This data describes a binding interaction between two proteins.

Contacts between the two chains:
Residue L85 in protein 1 interacts with residue I83 in protein 2 (closest heavy-atom distance 4.1 Å).
Residue Y121 in protein 1 is in contact with residue W90 in protein 2 (closest heavy-atom distance 4.3 Å).
Residue M119 in protein 1 contacts residue P50 in protein 2 (closest heavy-atom distance 4.3 Å).
Residue S111 in protein 1 interacts with residue I74 in protein 2 (closest heavy-atom distance 3.3 Å).
Residue K118 in protein 1 contacts residue V68 in protein 2 (closest heavy-atom distance 3.5 Å).
Residue M119 in protein 1 is in contact with residue N46 in protein 2 (closest heavy-atom distance 3.9 Å).
Residue K106 in protein 1 contacts residue A76 in protein 2 (closest heavy-atom distance 3.2 Å).
Residue R104 in protein 1 interacts with residue E77 in protein 2 (closest heavy-atom distance 4.2 Å).
Residue R104 in protein 1 contacts residue L80 in protein 2 (closest heavy-atom distance 4.7 Å).
Residue N109 in protein 1 is in contact with residue I74 in protein 2 (closest heavy-atom distance 3.9 Å).
Residue N103 in protein 1 contacts residue D82 in protein 2 (closest heavy-atom distance 4.1 Å).
Residue M83 in protein 1 is in contact with residue I83 in protein 2 (closest heavy-atom distance 3.8 Å).
Residue K118 in protein 1 contacts residue D69 in protein 2 (closest heavy-atom distance 4.6 Å).
Residue L107 in protein 1 interacts with residue L80 in protein 2 (closest heavy-atom distance 3.7 Å).
Residue G120 in protein 1 contacts residue W90 in protein 2 (closest heavy-atom distance 4.5 Å).
Residue F115 in protein 1 interacts with residue V68 in protein 2 (closest heavy-atom distance 3.3 Å).
Residue D46 in protein 1 is in contact with residue N46 in protein 2 (closest heavy-atom distance 3.6 Å).
Residue M4 in protein 1 contacts residue E79 in protein 2 (closest heavy-atom distance 4.3 Å).
Residue M119 in protein 1 is in contact with residue T52 in protein 2 (closest heavy-atom distance 4.6 Å).
Residue M119 in protein 1 contacts residue W90 in protein 2 (closest heavy-atom distance 2.8 Å).
Residue T108 in protein 1 interacts with residue I74 in protein 2 (closest heavy-atom distance 3.2 Å).
Residue F115 in protein 1 contacts residue C67 in protein 2 (closest heavy-atom distance 4.5 Å).
Residue F115 in protein 1 contacts residue M73 in protein 2 (closest heavy-atom distance 4.3 Å).
Residue M119 in protein 1 contacts residue I84 in protein 2 (closest heavy-atom distance 3.7 Å).
Residue L85 in protein 1 contacts residue R86 in protein 2 (closest heavy-atom distance 4.6 Å).
Residue N103 in protein 1 is in contact with residue I83 in protein 2 (closest heavy-atom distance 4.1 Å).
Residue S57 in protein 1 contacts residue T87 in protein 2 (closest heavy-atom distance 4.5 Å).
Residue S57 in protein 1 is in contact with residue R86 in protein 2 (closest heavy-atom distance 4.5 Å).
Residue T108 in protein 1 interacts with residue A76 in protein 2 (closest heavy-atom distance 4.7 Å).
Residue A105 in protein 1 is in contact with residue E77 in protein 2 (closest heavy-atom distance 3.5 Å).
Residue L107 in protein 1 interacts with residue A76 in protein 2 (closest heavy-atom distance 3.5 Å).
Residue D46 in protein 1 contacts residue V48 in protein 2 (closest heavy-atom distance 3.1 Å).
Residue K118 in protein 1 contacts residue P50 in protein 2 (closest heavy-atom distance 4.7 Å).
Residue K106 in protein 1 is in contact with residue E77 in protein 2 (closest heavy-atom distance 2.7 Å).
Residue L107 in protein 1 is in contact with residue I74 in protein 2 (closest heavy-atom distance 4.3 Å).
Residue V112 in protein 1 interacts with residue I74 in protein 2 (closest heavy-atom distance 3.6 Å).
Residue A105 in protein 1 interacts with residue E79 in protein 2 (closest heavy-atom distance 4.2 Å).
Residue P52 in protein 1 contacts residue T87 in protein 2 (closest heavy-atom distance 4.3 Å).
Residue G110 in protein 1 interacts with residue M73 in protein 2 (closest heavy-atom distance 4.1 Å).
Residue F115 in protein 1 interacts with residue I74 in protein 2 (closest heavy-atom distance 3.3 Å).
Residue K106 in protein 1 is in contact with residue D75 in protein 2 (closest heavy-atom distance 4.0 Å).
Residue F115 in protein 1 interacts with residue T72 in protein 2 (closest heavy-atom distance 4.4 Å).
Residue L107 in protein 1 interacts with residue D75 in protein 2 (closest heavy-atom distance 3.2 Å).
Residue N103 in protein 1 is in contact with residue E79 in protein 2 (closest heavy-atom distance 3.4 Å).
Residue A105 in protein 1 interacts with residue L80 in protein 2 (closest heavy-atom distance 3.3 Å).
Residue M119 in protein 1 is in contact with residue V68 in protein 2 (closest heavy-atom distance 4.0 Å).
Residue P44 in protein 1 contacts residue L89 in protein 2 (closest heavy-atom distance 4.6 Å).
Residue N109 in protein 1 interacts with residue D75 in protein 2 (closest heavy-atom distance 3.5 Å).
Residue K118 in protein 1 contacts residue T72 in protein 2 (closest heavy-atom distance 3.8 Å).
Residue G110 in protein 1 interacts with residue I74 in protein 2 (closest heavy-atom distance 3.6 Å).
Residue L59 in protein 1 interacts with residue I83 in protein 2 (closest heavy-atom distance 4.8 Å).
Residue F115 in protein 1 is in contact with residue A66 in protein 2 (closest heavy-atom distance 3.4 Å).
Residue Y121 in protein 1 is in contact with residue T87 in protein 2 (closest heavy-atom distance 3.8 Å).
Residue M83 in protein 1 interacts with residue L80 in protein 2 (closest heavy-atom distance 4.3 Å).
Residue R104 in protein 1 interacts with residue E79 in protein 2 (closest heavy-atom distance 3.0 Å).
Residue Y121 in protein 1 interacts with residue L89 in protein 2 (closest heavy-atom distance 2.8 Å).
Residue A105 in protein 1 contacts residue I83 in protein 2 (closest heavy-atom distance 4.4 Å).
Residue T108 in protein 1 is in contact with residue D75 in protein 2 (closest heavy-atom distance 2.7 Å).
Residue N109 in protein 1 is in contact with residue M73 in protein 2 (closest heavy-atom distance 4.2 Å).
Residue R104 in protein 1 contacts residue I83 in protein 2 (closest heavy-atom distance 4.4 Å).

Sequence of protein 1:
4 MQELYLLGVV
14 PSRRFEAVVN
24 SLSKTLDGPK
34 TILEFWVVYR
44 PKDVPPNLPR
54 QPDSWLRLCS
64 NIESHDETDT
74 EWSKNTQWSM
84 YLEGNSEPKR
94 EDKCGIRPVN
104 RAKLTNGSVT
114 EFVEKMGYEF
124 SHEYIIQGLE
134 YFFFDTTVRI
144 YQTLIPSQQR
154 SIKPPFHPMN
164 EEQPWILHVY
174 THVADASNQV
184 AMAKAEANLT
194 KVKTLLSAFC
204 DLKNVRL

Sequence of protein 2:
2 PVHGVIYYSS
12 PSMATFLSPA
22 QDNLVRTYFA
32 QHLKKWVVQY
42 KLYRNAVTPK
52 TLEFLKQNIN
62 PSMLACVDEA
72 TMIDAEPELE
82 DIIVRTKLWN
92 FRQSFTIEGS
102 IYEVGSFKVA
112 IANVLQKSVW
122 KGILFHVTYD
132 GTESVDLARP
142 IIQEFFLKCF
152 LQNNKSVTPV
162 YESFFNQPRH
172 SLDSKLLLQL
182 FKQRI